Sequence of protein 2:
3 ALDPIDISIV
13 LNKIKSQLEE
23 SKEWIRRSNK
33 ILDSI

Sequence of protein 1:
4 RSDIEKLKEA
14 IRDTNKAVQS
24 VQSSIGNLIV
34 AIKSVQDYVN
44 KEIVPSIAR

These two protein chains interact to form a complex.

Interface contacts:
Residue V42 in protein 1 interacts with residue I7 in protein 2 (closest heavy-atom distance 4.3 Å).
Residue I35 in protein 1 is in contact with residue I9 in protein 2 (closest heavy-atom distance 3.5 Å).
Residue I50 in protein 1 contacts residue L4 in protein 2 (closest heavy-atom distance 4.2 Å).
Residue V47 in protein 1 contacts residue D5 in protein 2 (closest heavy-atom distance 4.7 Å).
Residue Q22 in protein 1 contacts residue I27 in protein 2 (closest heavy-atom distance 4.1 Å).
Residue I32 in protein 1 interacts with residue K17 in protein 2 (closest heavy-atom distance 3.9 Å).
Residue Q25 in protein 1 contacts residue S23 in protein 2 (closest heavy-atom distance 2.8 Å).
Residue V47 in protein 1 interacts with residue P6 in protein 2 (closest heavy-atom distance 4.6 Å).
Residue K11 in protein 1 contacts residue D35 in protein 2 (closest heavy-atom distance 4.7 Å).
Residue N18 in protein 1 interacts with residue I27 in protein 2 (closest heavy-atom distance 3.5 Å).
Residue G29 in protein 1 interacts with residue L20 in protein 2 (closest heavy-atom distance 3.6 Å).
Residue I14 in protein 1 is in contact with residue S30 in protein 2 (closest heavy-atom distance 4.0 Å).
Residue K36 in protein 1 is in contact with residue L13 in protein 2 (closest heavy-atom distance 4.2 Å).
Residue Q39 in protein 1 interacts with residue I9 in protein 2 (closest heavy-atom distance 2.8 Å).
Residue I32 in protein 1 contacts residue L20 in protein 2 (closest heavy-atom distance 4.7 Å).
Residue R15 in protein 1 is in contact with residue L34 in protein 2 (closest heavy-atom distance 3.8 Å).
Residue N43 in protein 1 interacts with residue P6 in protein 2 (closest heavy-atom distance 3.1 Å).
Residue Q25 in protein 1 contacts residue L20 in protein 2 (closest heavy-atom distance 3.5 Å).
Residue I32 in protein 1 interacts with residue L13 in protein 2 (closest heavy-atom distance 4.3 Å).
Residue I14 in protein 1 interacts with residue L34 in protein 2 (closest heavy-atom distance 3.8 Å).
Residue N43 in protein 1 contacts residue I7 in protein 2 (closest heavy-atom distance 2.9 Å).
Residue Q39 in protein 1 contacts residue L13 in protein 2 (closest heavy-atom distance 4.8 Å).
Residue I28 in protein 1 contacts residue L20 in protein 2 (closest heavy-atom distance 4.0 Å).
Residue N18 in protein 1 contacts residue S30 in protein 2 (closest heavy-atom distance 3.2 Å).
Residue I28 in protein 1 contacts residue I16 in protein 2 (closest heavy-atom distance 4.0 Å).
Residue V21 in protein 1 interacts with residue I27 in protein 2 (closest heavy-atom distance 3.9 Å).
Residue V21 in protein 1 contacts residue S23 in protein 2 (closest heavy-atom distance 4.3 Å).
Residue I35 in protein 1 is in contact with residue L13 in protein 2 (closest heavy-atom distance 4.1 Å).
Residue I32 in protein 1 is in contact with residue I16 in protein 2 (closest heavy-atom distance 3.5 Å).
Residue R15 in protein 1 interacts with residue N31 in protein 2 (closest heavy-atom distance 3.4 Å).
Residue A51 in protein 1 interacts with residue A3 in protein 2 (closest heavy-atom distance 5.0 Å).
Residue R15 in protein 1 interacts with residue D35 in protein 2 (closest heavy-atom distance 3.0 Å).
Residue I7 in protein 1 is in contact with residue I37 in protein 2 (closest heavy-atom distance 4.2 Å).
Residue N18 in protein 1 contacts residue L34 in protein 2 (closest heavy-atom distance 4.1 Å).
Residue Q39 in protein 1 is in contact with residue S10 in protein 2 (closest heavy-atom distance 4.0 Å).
Residue N18 in protein 1 interacts with residue N31 in protein 2 (closest heavy-atom distance 3.0 Å).
Residue Q22 in protein 1 is in contact with residue N31 in protein 2 (closest heavy-atom distance 4.8 Å).
Residue Q25 in protein 1 interacts with residue K24 in protein 2 (closest heavy-atom distance 3.2 Å).
Residue Q39 in protein 1 is in contact with residue I7 in protein 2 (closest heavy-atom distance 3.5 Å).
Residue V47 in protein 1 contacts residue L4 in protein 2 (closest heavy-atom distance 3.9 Å).
Residue Q25 in protein 1 is in contact with residue I27 in protein 2 (closest heavy-atom distance 3.7 Å).
Residue K11 in protein 1 contacts residue I37 in protein 2 (closest heavy-atom distance 2.7 Å).
Residue Q39 in protein 1 contacts residue D8 in protein 2 (closest heavy-atom distance 3.5 Å).
Residue K11 in protein 1 contacts residue L34 in protein 2 (closest heavy-atom distance 3.2 Å).